Sequence of protein 2:
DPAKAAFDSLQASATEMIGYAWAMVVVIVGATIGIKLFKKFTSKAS

Sequence of protein 1:
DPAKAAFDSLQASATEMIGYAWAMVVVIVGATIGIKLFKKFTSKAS

The following describes two proteins that form a bound complex.

Residue-level contacts at the interface:
Residue L14 in protein 1 interacts with residue T46 in protein 2 (closest heavy-atom distance 4.0 Å).
Residue A10 in protein 1 contacts residue F42 in protein 2 (closest heavy-atom distance 3.7 Å).
Residue F11 in protein 1 contacts residue F45 in protein 2 (closest heavy-atom distance 4.3 Å).
Residue L14 in protein 1 is in contact with residue F42 in protein 2 (closest heavy-atom distance 4.4 Å).
Residue F11 in protein 1 contacts residue F42 in protein 2 (closest heavy-atom distance 3.9 Å).
Residue A7 in protein 1 is in contact with residue F42 in protein 2 (closest heavy-atom distance 4.6 Å).
Residue F11 in protein 1 is in contact with residue T46 in protein 2 (closest heavy-atom distance 3.9 Å).